These two protein chains interact to form a complex.

Sequence of chain B:
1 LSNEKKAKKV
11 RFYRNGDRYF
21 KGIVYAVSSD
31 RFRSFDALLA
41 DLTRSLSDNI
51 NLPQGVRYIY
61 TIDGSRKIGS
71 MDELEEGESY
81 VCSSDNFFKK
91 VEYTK

Sequence of chain A:
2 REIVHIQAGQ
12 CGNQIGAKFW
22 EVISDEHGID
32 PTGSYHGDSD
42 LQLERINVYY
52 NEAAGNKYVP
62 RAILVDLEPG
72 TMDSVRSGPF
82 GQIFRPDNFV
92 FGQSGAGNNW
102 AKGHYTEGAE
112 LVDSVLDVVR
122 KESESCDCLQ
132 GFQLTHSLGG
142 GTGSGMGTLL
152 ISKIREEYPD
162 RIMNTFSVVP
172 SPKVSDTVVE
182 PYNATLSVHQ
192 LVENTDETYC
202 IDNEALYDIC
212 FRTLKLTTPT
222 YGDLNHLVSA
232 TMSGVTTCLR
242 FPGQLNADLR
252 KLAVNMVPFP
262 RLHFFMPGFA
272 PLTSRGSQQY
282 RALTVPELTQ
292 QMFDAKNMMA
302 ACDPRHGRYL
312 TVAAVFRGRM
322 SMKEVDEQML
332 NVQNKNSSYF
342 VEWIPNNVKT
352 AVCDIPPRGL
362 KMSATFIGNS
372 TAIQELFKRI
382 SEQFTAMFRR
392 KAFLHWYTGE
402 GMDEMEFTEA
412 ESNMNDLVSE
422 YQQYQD

Interface contacts:
Residue M403 in chain A contacts residue K6 in chain B (closest heavy-atom distance 4.4 Å).
Residue T399 in chain A is in contact with residue K6 in chain B (closest heavy-atom distance 3.6 Å).
Residue T107 in chain A interacts with residue R31 in chain B (closest heavy-atom distance 4.2 Å).